Sequence of the second protein:
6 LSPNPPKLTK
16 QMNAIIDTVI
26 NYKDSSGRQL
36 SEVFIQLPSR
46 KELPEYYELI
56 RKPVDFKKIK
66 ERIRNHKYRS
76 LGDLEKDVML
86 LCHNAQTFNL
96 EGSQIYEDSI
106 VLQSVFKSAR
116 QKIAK

Contacts between the two chains:
Residue R18 in the first protein contacts residue L95 in the second protein (closest heavy-atom distance 3.2 Å).
Residue R18 in the first protein contacts residue F93 in the second protein (closest heavy-atom distance 2.7 Å).
Residue F40 in the first protein contacts residue E47 in the second protein (closest heavy-atom distance 3.6 Å).
Residue F40 in the first protein interacts with residue L48 in the second protein (closest heavy-atom distance 4.3 Å).
Residue N16 in the first protein interacts with residue L48 in the second protein (closest heavy-atom distance 4.1 Å).
Residue R18 in the first protein interacts with residue N94 in the second protein (closest heavy-atom distance 3.7 Å).
Residue F40 in the first protein contacts residue E50 in the second protein (closest heavy-atom distance 4.5 Å).
Residue N16 in the first protein is in contact with residue E50 in the second protein (closest heavy-atom distance 3.2 Å).

The following describes two proteins that form a bound complex.

Sequence of the first protein:
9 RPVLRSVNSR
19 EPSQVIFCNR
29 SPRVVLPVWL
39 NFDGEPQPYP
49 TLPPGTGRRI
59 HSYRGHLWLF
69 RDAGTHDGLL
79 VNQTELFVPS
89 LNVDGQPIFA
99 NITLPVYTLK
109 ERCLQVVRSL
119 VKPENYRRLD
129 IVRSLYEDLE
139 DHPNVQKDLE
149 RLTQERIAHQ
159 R